The following describes two proteins that form a bound complex.

Sequence of chain B:
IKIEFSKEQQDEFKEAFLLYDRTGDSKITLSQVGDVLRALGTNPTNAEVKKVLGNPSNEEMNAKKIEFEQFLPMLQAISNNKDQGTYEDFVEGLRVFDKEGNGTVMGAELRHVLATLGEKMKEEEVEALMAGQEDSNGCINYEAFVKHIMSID

Sequence of chain A:
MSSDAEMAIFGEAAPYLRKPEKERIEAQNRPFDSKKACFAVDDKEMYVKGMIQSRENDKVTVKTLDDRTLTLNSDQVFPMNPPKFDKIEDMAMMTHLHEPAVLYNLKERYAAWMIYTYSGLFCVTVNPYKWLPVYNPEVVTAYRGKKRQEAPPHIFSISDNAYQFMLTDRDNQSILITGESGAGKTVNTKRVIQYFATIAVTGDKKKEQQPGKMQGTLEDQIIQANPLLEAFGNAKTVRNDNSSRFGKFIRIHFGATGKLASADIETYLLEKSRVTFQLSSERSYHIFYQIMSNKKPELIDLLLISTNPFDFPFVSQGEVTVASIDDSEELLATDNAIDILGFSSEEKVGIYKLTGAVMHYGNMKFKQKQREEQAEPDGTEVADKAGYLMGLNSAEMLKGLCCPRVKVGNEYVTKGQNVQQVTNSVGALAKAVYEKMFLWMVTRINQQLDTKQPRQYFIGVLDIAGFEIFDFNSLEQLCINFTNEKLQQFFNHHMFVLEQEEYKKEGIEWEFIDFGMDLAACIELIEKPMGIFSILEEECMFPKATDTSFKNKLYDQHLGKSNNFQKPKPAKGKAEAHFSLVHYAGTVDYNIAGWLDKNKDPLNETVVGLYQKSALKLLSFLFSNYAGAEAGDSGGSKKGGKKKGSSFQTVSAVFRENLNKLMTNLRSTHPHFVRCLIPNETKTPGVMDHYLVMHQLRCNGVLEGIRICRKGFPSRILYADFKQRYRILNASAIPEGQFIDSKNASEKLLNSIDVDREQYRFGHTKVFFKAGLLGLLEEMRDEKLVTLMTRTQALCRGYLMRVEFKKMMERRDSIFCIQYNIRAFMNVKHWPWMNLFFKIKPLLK

Interface contacts:
Residue I728 in chain A contacts residue D89 in chain B (closest heavy-atom distance 3.7 Å).
Residue T790 in chain A interacts with residue T42 in chain B (closest heavy-atom distance 4.0 Å).
Residue Y799 in chain A interacts with residue V146 in chain B (closest heavy-atom distance 3.7 Å).
Residue M789 in chain A is in contact with residue F90 in chain B (closest heavy-atom distance 3.0 Å).
Residue E736 in chain A contacts residue E88 in chain B (closest heavy-atom distance 3.8 Å).
Residue F805 in chain A interacts with residue V36 in chain B (closest heavy-atom distance 4.1 Å).
Residue R812 in chain A contacts residue L19 in chain B (closest heavy-atom distance 3.7 Å).
Residue T790 in chain A contacts residue T116 in chain B (closest heavy-atom distance 3.1 Å).
Residue M801 in chain A is in contact with residue V36 in chain B (closest heavy-atom distance 4.2 Å).
Residue L795 in chain A contacts residue K147 in chain B (closest heavy-atom distance 2.9 Å).
Residue Y799 in chain A interacts with residue M130 in chain B (closest heavy-atom distance 3.0 Å).
Residue Y799 in chain A contacts residue V126 in chain B (closest heavy-atom distance 3.0 Å).
Residue L788 in chain A interacts with residue T86 in chain B (closest heavy-atom distance 3.6 Å).
Residue R802 in chain A contacts residue V36 in chain B (closest heavy-atom distance 4.2 Å).
Residue T792 in chain A contacts residue F90 in chain B (closest heavy-atom distance 3.2 Å).
Residue R802 in chain A contacts residue M150 in chain B (closest heavy-atom distance 4.1 Å).
Residue T790 in chain A contacts residue A115 in chain B (closest heavy-atom distance 4.0 Å).
Residue R797 in chain A contacts residue N43 in chain B (closest heavy-atom distance 3.6 Å).
Residue Y799 in chain A interacts with residue M150 in chain B (closest heavy-atom distance 3.5 Å).
Residue G798 in chain A interacts with residue D35 in chain B (closest heavy-atom distance 3.7 Å).
Residue L788 in chain A is in contact with residue F90 in chain B (closest heavy-atom distance 4.1 Å).
Residue R791 in chain A is in contact with residue L40 in chain B (closest heavy-atom distance 3.6 Å).
Residue Q793 in chain A is in contact with residue R111 in chain B (closest heavy-atom distance 2.7 Å).
Residue M789 in chain A interacts with residue L114 in chain B (closest heavy-atom distance 4.0 Å).
Residue M789 in chain A contacts residue L110 in chain B (closest heavy-atom distance 3.1 Å).
Residue S2 in chain A contacts residue V96 in chain B (closest heavy-atom distance 4.1 Å).
Residue Q793 in chain A contacts residue A115 in chain B (closest heavy-atom distance 2.9 Å).
Residue R812 in chain A interacts with residue A16 in chain B (closest heavy-atom distance 3.7 Å).
Residue L795 in chain A interacts with residue Y87 in chain B (closest heavy-atom distance 3.4 Å).
Residue Q793 in chain A interacts with residue L114 in chain B (closest heavy-atom distance 3.4 Å).
Residue R797 in chain A contacts residue K122 in chain B (closest heavy-atom distance 3.9 Å).
Residue Y799 in chain A contacts residue L129 in chain B (closest heavy-atom distance 2.8 Å).
Residue L788 in chain A contacts residue K82 in chain B (closest heavy-atom distance 3.5 Å).
Residue M801 in chain A is in contact with residue Q32 in chain B (closest heavy-atom distance 2.9 Å).
Residue M808 in chain A is in contact with residue Y20 in chain B (closest heavy-atom distance 3.1 Å).
Residue T792 in chain A contacts residue Y87 in chain B (closest heavy-atom distance 2.8 Å).
Residue R791 in chain A contacts residue Y87 in chain B (closest heavy-atom distance 3.3 Å).
Residue Q793 in chain A contacts residue H112 in chain B (closest heavy-atom distance 4.1 Å).
Residue M801 in chain A contacts residue D35 in chain B (closest heavy-atom distance 3.1 Å).
Residue M808 in chain A contacts residue F17 in chain B (closest heavy-atom distance 3.1 Å).
Residue L800 in chain A interacts with residue E125 in chain B (closest heavy-atom distance 2.7 Å).
Residue L800 in chain A interacts with residue K122 in chain B (closest heavy-atom distance 3.0 Å).
Residue Q793 in chain A contacts residue T116 in chain B (closest heavy-atom distance 2.7 Å).
Residue Q793 in chain A is in contact with residue L117 in chain B (closest heavy-atom distance 2.8 Å).
Residue M789 in chain A contacts residue A115 in chain B (closest heavy-atom distance 3.4 Å).
Residue L800 in chain A interacts with residue V126 in chain B (closest heavy-atom distance 3.7 Å).
Residue M809 in chain A is in contact with residue Y20 in chain B (closest heavy-atom distance 3.8 Å).
Residue L795 in chain A interacts with residue V146 in chain B (closest heavy-atom distance 3.0 Å).
Residue M801 in chain A interacts with residue F17 in chain B (closest heavy-atom distance 3.0 Å).
Residue V803 in chain A interacts with residue L129 in chain B (closest heavy-atom distance 4.3 Å).
Residue R797 in chain A is in contact with residue T42 in chain B (closest heavy-atom distance 3.6 Å).
Residue R802 in chain A contacts residue I149 in chain B (closest heavy-atom distance 3.8 Å).
Residue A794 in chain A contacts residue L40 in chain B (closest heavy-atom distance 3.2 Å).
Residue C796 in chain A interacts with residue K122 in chain B (closest heavy-atom distance 3.9 Å).
Residue R791 in chain A interacts with residue K82 in chain B (closest heavy-atom distance 3.9 Å).
Residue A794 in chain A interacts with residue T42 in chain B (closest heavy-atom distance 3.9 Å).
Residue R791 in chain A contacts residue N81 in chain B (closest heavy-atom distance 3.9 Å).
Residue F805 in chain A contacts residue F13 in chain B (closest heavy-atom distance 3.0 Å).
Residue I728 in chain A is in contact with residue F90 in chain B (closest heavy-atom distance 3.8 Å).
Residue L795 in chain A interacts with residue L40 in chain B (closest heavy-atom distance 3.2 Å).